Sequence of chain A:
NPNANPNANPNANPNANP

Sequence of chain B:
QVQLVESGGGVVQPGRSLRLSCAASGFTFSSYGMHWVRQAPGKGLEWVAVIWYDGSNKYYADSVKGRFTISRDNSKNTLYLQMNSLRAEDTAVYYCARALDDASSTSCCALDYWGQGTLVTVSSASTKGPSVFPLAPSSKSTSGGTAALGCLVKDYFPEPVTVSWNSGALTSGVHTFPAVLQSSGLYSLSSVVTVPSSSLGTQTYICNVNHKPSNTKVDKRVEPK

Residue-level contacts at the interface:
Residue D102 in chain B is in contact with residue P20 in chain A (closest heavy-atom distance 4.6 Å).
Residue A103 in chain B interacts with residue P20 in chain A (closest heavy-atom distance 3.6 Å).
Residue G33 in chain B is in contact with residue N17 in chain A (closest heavy-atom distance 2.8 Å).
Residue C108 in chain B is in contact with residue P12 in chain A (closest heavy-atom distance 4.5 Å).
Residue D101 in chain B is in contact with residue N19 in chain A (closest heavy-atom distance 4.2 Å).
Residue Y59 in chain B is in contact with residue P12 in chain A (closest heavy-atom distance 3.6 Å).
Residue V50 in chain B interacts with residue P12 in chain A (closest heavy-atom distance 4.7 Å).
Residue I51 in chain B contacts residue P16 in chain A (closest heavy-atom distance 4.5 Å).
Residue C109 in chain B is in contact with residue P16 in chain A (closest heavy-atom distance 3.6 Å).
Residue C108 in chain B contacts residue N13 in chain A (closest heavy-atom distance 2.8 Å).
Residue D101 in chain B is in contact with residue N17 in chain A (closest heavy-atom distance 3.8 Å).
Residue S31 in chain B interacts with residue A18 in chain A (closest heavy-atom distance 2.8 Å).
Residue A99 in chain B is in contact with residue N17 in chain A (closest heavy-atom distance 3.7 Å).
Residue Y53 in chain B contacts residue A18 in chain A (closest heavy-atom distance 3.6 Å).
Residue Y59 in chain B contacts residue A10 in chain A (closest heavy-atom distance 3.6 Å).
Residue A99 in chain B is in contact with residue P16 in chain A (closest heavy-atom distance 4.1 Å).
Residue W52 in chain B contacts residue A14 in chain A (closest heavy-atom distance 3.9 Å).
Residue Y59 in chain B is in contact with residue N11 in chain A (closest heavy-atom distance 3.4 Å).
Residue W52 in chain B is in contact with residue N11 in chain A (closest heavy-atom distance 3.8 Å).
Residue C108 in chain B contacts residue P16 in chain A (closest heavy-atom distance 3.4 Å).
Residue Y53 in chain B contacts residue P16 in chain A (closest heavy-atom distance 2.9 Å).
Residue S31 in chain B contacts residue N17 in chain A (closest heavy-atom distance 3.4 Å).
Residue W52 in chain B contacts residue N15 in chain A (closest heavy-atom distance 3.3 Å).
Residue L100 in chain B interacts with residue N17 in chain A (closest heavy-atom distance 3.7 Å).
Residue Y32 in chain B contacts residue N17 in chain A (closest heavy-atom distance 3.5 Å).
Residue C109 in chain B interacts with residue N13 in chain A (closest heavy-atom distance 4.6 Å).
Residue D101 in chain B is in contact with residue P20 in chain A (closest heavy-atom distance 2.6 Å).
Residue C108 in chain B interacts with residue N15 in chain A (closest heavy-atom distance 4.5 Å).
Residue Y32 in chain B interacts with residue P16 in chain A (closest heavy-atom distance 4.3 Å).
Residue V50 in chain B is in contact with residue P16 in chain A (closest heavy-atom distance 4.7 Å).
Residue S30 in chain B is in contact with residue A18 in chain A (closest heavy-atom distance 4.7 Å).
Residue S107 in chain B contacts residue N13 in chain A (closest heavy-atom distance 3.5 Å).
Residue S31 in chain B contacts residue N19 in chain A (closest heavy-atom distance 4.5 Å).
Residue T106 in chain B contacts residue N13 in chain A (closest heavy-atom distance 4.5 Å).
Residue W52 in chain B is in contact with residue P16 in chain A (closest heavy-atom distance 3.7 Å).
Residue Y53 in chain B interacts with residue N17 in chain A (closest heavy-atom distance 3.6 Å).
Residue C108 in chain B interacts with residue A14 in chain A (closest heavy-atom distance 3.6 Å).
Residue C109 in chain B contacts residue A14 in chain A (closest heavy-atom distance 5.0 Å).
Residue G33 in chain B interacts with residue P16 in chain A (closest heavy-atom distance 3.5 Å).
Residue H35 in chain B is in contact with residue P16 in chain A (closest heavy-atom distance 5.0 Å).
Residue Y32 in chain B contacts residue A18 in chain A (closest heavy-atom distance 4.8 Å).
Residue W52 in chain B contacts residue P12 in chain A (closest heavy-atom distance 3.9 Å).

The following describes two proteins that form a bound complex.